These two protein chains interact to form a complex.

Contacts between the two chains:
Residue Y60 in the second protein contacts residue R233 in the first protein (closest heavy-atom distance 2.7 Å).
Residue V58 in the second protein is in contact with residue A237 in the first protein (closest heavy-atom distance 4.4 Å).
Residue V74 in the second protein interacts with residue D238 in the first protein (closest heavy-atom distance 3.8 Å).
Residue T78 in the second protein contacts residue M248 in the first protein (closest heavy-atom distance 4.5 Å).
Residue T56 in the second protein contacts residue A237 in the first protein (closest heavy-atom distance 4.8 Å).
Residue R587 in the second protein contacts residue K176 in the first protein (closest heavy-atom distance 4.7 Å).
Residue H79 in the second protein interacts with residue M248 in the first protein (closest heavy-atom distance 3.4 Å).

Sequence of the first protein:
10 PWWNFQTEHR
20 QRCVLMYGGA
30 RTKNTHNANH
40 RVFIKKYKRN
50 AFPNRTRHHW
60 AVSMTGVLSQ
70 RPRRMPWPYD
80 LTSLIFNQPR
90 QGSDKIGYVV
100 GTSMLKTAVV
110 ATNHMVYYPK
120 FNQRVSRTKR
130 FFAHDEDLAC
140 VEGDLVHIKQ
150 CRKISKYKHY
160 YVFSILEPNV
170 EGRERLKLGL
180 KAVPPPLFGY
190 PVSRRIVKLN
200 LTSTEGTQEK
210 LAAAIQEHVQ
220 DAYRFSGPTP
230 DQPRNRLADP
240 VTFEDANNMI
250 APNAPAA

Sequence of the second protein:
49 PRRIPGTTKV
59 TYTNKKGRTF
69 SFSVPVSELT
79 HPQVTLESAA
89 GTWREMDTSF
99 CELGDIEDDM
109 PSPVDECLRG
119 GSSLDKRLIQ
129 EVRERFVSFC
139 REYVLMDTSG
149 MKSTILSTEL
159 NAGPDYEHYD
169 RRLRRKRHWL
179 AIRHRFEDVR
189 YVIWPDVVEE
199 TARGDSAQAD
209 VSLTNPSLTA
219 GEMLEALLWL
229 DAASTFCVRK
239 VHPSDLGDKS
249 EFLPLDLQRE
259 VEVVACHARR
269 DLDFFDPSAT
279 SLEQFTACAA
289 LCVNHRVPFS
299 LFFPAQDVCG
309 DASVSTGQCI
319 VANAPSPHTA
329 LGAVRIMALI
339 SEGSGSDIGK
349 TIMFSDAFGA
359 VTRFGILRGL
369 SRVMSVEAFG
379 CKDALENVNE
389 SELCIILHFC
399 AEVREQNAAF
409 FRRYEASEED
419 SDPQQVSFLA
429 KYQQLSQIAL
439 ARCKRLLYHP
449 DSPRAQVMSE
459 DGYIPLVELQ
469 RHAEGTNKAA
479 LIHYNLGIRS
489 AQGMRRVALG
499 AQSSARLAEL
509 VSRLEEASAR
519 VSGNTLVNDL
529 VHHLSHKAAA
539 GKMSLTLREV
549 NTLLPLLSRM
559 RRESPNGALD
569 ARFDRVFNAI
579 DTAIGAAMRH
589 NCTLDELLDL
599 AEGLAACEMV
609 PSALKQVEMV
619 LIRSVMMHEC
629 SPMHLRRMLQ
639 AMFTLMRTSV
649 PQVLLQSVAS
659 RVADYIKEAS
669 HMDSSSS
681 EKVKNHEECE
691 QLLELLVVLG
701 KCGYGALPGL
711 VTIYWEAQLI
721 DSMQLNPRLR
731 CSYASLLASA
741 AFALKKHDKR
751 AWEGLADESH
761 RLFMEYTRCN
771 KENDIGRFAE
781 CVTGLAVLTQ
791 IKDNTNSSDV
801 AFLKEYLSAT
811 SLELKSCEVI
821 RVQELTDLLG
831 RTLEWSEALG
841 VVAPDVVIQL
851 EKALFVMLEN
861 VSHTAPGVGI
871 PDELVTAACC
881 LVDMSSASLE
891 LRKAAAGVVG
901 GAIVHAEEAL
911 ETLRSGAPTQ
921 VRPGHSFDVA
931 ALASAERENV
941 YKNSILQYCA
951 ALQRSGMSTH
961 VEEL